Sequence of the second protein:
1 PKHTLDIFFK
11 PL

Contacts between the two chains:
Residue P234 in the first protein interacts with residue F8 in the second protein (closest heavy-atom distance 3.3 Å).
Residue M40 in the first protein contacts residue F9 in the second protein (closest heavy-atom distance 3.6 Å).
Residue H44 in the first protein contacts residue K2 in the second protein (closest heavy-atom distance 4.6 Å).
Residue L126 in the first protein contacts residue K10 in the second protein (closest heavy-atom distance 3.3 Å).
Residue E124 in the first protein interacts with residue P11 in the second protein (closest heavy-atom distance 3.2 Å).
Residue P253 in the first protein interacts with residue T4 in the second protein (closest heavy-atom distance 4.7 Å).
Residue A252 in the first protein is in contact with residue T4 in the second protein (closest heavy-atom distance 3.4 Å).
Residue Q125 in the first protein contacts residue L12 in the second protein (closest heavy-atom distance 3.1 Å).
Residue P129 in the first protein is in contact with residue F9 in the second protein (closest heavy-atom distance 4.3 Å).
Residue G127 in the first protein interacts with residue L12 in the second protein (closest heavy-atom distance 3.6 Å).
Residue L47 in the first protein is in contact with residue L5 in the second protein (closest heavy-atom distance 3.5 Å).
Residue Y250 in the first protein interacts with residue F9 in the second protein (closest heavy-atom distance 3.8 Å).
Residue E124 in the first protein contacts residue L12 in the second protein (closest heavy-atom distance 4.8 Å).
Residue G127 in the first protein interacts with residue K10 in the second protein (closest heavy-atom distance 3.1 Å).
Residue L126 in the first protein contacts residue P11 in the second protein (closest heavy-atom distance 3.2 Å).
Residue V45 in the first protein is in contact with residue T4 in the second protein (closest heavy-atom distance 2.8 Å).
Residue L251 in the first protein is in contact with residue L5 in the second protein (closest heavy-atom distance 4.8 Å).
Residue P129 in the first protein interacts with residue F8 in the second protein (closest heavy-atom distance 3.9 Å).
Residue I255 in the first protein interacts with residue T4 in the second protein (closest heavy-atom distance 4.3 Å).
Residue M40 in the first protein is in contact with residue L5 in the second protein (closest heavy-atom distance 3.8 Å).
Residue M40 in the first protein contacts residue D6 in the second protein (closest heavy-atom distance 3.3 Å).
Residue P234 in the first protein contacts residue L5 in the second protein (closest heavy-atom distance 3.7 Å).
Residue V233 in the first protein interacts with residue F8 in the second protein (closest heavy-atom distance 3.7 Å).
Residue Q125 in the first protein contacts residue P11 in the second protein (closest heavy-atom distance 3.6 Å).
Residue Q125 in the first protein is in contact with residue K10 in the second protein (closest heavy-atom distance 4.6 Å).
Residue A252 in the first protein is in contact with residue L5 in the second protein (closest heavy-atom distance 4.0 Å).
Residue H44 in the first protein interacts with residue L5 in the second protein (closest heavy-atom distance 3.2 Å).
Residue L126 in the first protein interacts with residue L12 in the second protein (closest heavy-atom distance 4.3 Å).
Residue H44 in the first protein contacts residue H3 in the second protein (closest heavy-atom distance 3.4 Å).
Residue S46 in the first protein is in contact with residue L5 in the second protein (closest heavy-atom distance 3.3 Å).
Residue S43 in the first protein is in contact with residue P1 in the second protein (closest heavy-atom distance 4.1 Å).
Residue A252 in the first protein contacts residue F8 in the second protein (closest heavy-atom distance 4.7 Å).
Residue V45 in the first protein interacts with residue L5 in the second protein (closest heavy-atom distance 3.5 Å).
Residue V45 in the first protein interacts with residue P1 in the second protein (closest heavy-atom distance 2.3 Å).
Residue H44 in the first protein interacts with residue T4 in the second protein (closest heavy-atom distance 3.6 Å).
Residue I255 in the first protein interacts with residue P1 in the second protein (closest heavy-atom distance 3.6 Å).
Residue D232 in the first protein interacts with residue F8 in the second protein (closest heavy-atom distance 3.5 Å).
Residue L47 in the first protein interacts with residue F9 in the second protein (closest heavy-atom distance 4.2 Å).
Residue P253 in the first protein interacts with residue F8 in the second protein (closest heavy-atom distance 5.0 Å).
Residue G127 in the first protein interacts with residue F9 in the second protein (closest heavy-atom distance 3.7 Å).
Residue I128 in the first protein contacts residue F9 in the second protein (closest heavy-atom distance 3.5 Å).
Residue G127 in the first protein is in contact with residue F8 in the second protein (closest heavy-atom distance 4.0 Å).
Residue P234 in the first protein is in contact with residue F9 in the second protein (closest heavy-atom distance 4.4 Å).
Residue H44 in the first protein is in contact with residue D6 in the second protein (closest heavy-atom distance 3.1 Å).
Residue V45 in the first protein interacts with residue K2 in the second protein (closest heavy-atom distance 4.3 Å).
Residue S43 in the first protein interacts with residue K2 in the second protein (closest heavy-atom distance 3.2 Å).
Residue Y250 in the first protein interacts with residue L5 in the second protein (closest heavy-atom distance 4.4 Å).
Residue V45 in the first protein interacts with residue H3 in the second protein (closest heavy-atom distance 4.4 Å).
Residue S43 in the first protein contacts residue H3 in the second protein (closest heavy-atom distance 3.0 Å).
Residue G127 in the first protein interacts with residue P11 in the second protein (closest heavy-atom distance 4.8 Å).
Residue L126 in the first protein is in contact with residue F9 in the second protein (closest heavy-atom distance 3.7 Å).

This data describes a binding interaction between two proteins.

Sequence of the first protein:
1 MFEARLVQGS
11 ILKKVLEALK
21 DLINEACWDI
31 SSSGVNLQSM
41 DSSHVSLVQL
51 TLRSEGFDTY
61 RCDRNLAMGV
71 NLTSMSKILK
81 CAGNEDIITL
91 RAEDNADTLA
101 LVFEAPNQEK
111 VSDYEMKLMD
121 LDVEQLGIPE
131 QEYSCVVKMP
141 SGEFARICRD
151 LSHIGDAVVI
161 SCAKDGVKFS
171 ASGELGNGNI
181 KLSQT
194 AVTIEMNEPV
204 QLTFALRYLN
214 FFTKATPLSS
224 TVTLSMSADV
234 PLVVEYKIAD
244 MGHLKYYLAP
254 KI